These two protein chains interact to form a complex.

Sequence of chain B:
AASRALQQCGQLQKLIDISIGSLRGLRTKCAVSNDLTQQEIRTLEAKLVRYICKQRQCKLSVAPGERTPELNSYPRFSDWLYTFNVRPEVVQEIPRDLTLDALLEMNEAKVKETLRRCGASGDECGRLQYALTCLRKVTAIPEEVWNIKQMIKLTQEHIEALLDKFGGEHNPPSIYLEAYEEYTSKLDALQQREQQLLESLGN

Sequence of chain A:
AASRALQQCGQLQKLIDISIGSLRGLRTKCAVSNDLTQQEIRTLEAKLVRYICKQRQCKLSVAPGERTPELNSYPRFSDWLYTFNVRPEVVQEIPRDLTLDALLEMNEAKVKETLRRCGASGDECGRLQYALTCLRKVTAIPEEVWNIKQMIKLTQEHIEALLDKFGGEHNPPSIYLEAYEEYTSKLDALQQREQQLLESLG

Contacts between the two chains:
Residue N171 in chain B contacts residue C39 in chain A (closest heavy-atom distance 3.4 Å).
Residue L178 in chain B interacts with residue G34 in chain A (closest heavy-atom distance 3.5 Å).
Residue Y207 in chain B is in contact with residue L53 in chain A (closest heavy-atom distance 3.2 Å).
Residue N171 in chain B interacts with residue T46 in chain A (closest heavy-atom distance 3.1 Å).
Residue Q174 in chain B interacts with residue K38 in chain A (closest heavy-atom distance 3.4 Å).
Residue Q48 in chain B interacts with residue R59 in chain A (closest heavy-atom distance 3.0 Å).
Residue Q220 in chain B is in contact with residue L201 in chain A (closest heavy-atom distance 3.5 Å).
Residue R51 in chain B interacts with residue A55 in chain A (closest heavy-atom distance 3.6 Å).
Residue G34 in chain B contacts residue L178 in chain A (closest heavy-atom distance 3.5 Å).
Residue L186 in chain B contacts residue L24 in chain A (closest heavy-atom distance 3.4 Å).
Residue R59 in chain B is in contact with residue D44 in chain A (closest heavy-atom distance 2.7 Å).
Residue R59 in chain B contacts residue Q48 in chain A (closest heavy-atom distance 3.1 Å).
Residue L24 in chain B interacts with residue L186 in chain A (closest heavy-atom distance 3.4 Å).
Residue N171 in chain B contacts residue A40 in chain A (closest heavy-atom distance 3.0 Å).
Residue R59 in chain B interacts with residue E202 in chain A (closest heavy-atom distance 3.1 Å).
Residue R136 in chain B contacts residue Y139 in chain A (closest heavy-atom distance 3.4 Å).
Residue H182 in chain B interacts with residue S31 in chain A (closest heavy-atom distance 2.6 Å).
Residue A185 in chain B is in contact with residue I27 in chain A (closest heavy-atom distance 3.5 Å).
Residue E168 in chain B interacts with residue N43 in chain A (closest heavy-atom distance 3.3 Å).
Residue A40 in chain B is in contact with residue N171 in chain A (closest heavy-atom distance 2.8 Å).
Residue N171 in chain B is in contact with residue N43 in chain A (closest heavy-atom distance 3.5 Å).
Residue R217 in chain B contacts residue S198 in chain A (closest heavy-atom distance 3.2 Å).
Residue L178 in chain B is in contact with residue L35 in chain A (closest heavy-atom distance 3.4 Å).
Residue C39 in chain B interacts with residue N171 in chain A (closest heavy-atom distance 3.3 Å).
Residue Q20 in chain B is in contact with residue P197 in chain A (closest heavy-atom distance 3.4 Å).
Residue L24 in chain B is in contact with residue F190 in chain A (closest heavy-atom distance 3.5 Å).
Residue W170 in chain B interacts with residue K38 in chain A (closest heavy-atom distance 3.1 Å).
Residue E205 in chain B contacts residue S209 in chain A (closest heavy-atom distance 3.2 Å).
Residue Q66 in chain B contacts residue D44 in chain A (closest heavy-atom distance 2.9 Å).
Residue K38 in chain B interacts with residue W170 in chain A (closest heavy-atom distance 3.1 Å).
Residue S198 in chain B is in contact with residue Q220 in chain A (closest heavy-atom distance 3.5 Å).
Residue E206 in chain B is in contact with residue K56 in chain A (closest heavy-atom distance 2.6 Å).
Residue K56 in chain B is in contact with residue E206 in chain A (closest heavy-atom distance 2.6 Å).
Residue L53 in chain B contacts residue Y207 in chain A (closest heavy-atom distance 3.3 Å).
Residue Y60 in chain B interacts with residue I199 in chain A (closest heavy-atom distance 3.5 Å).
Residue I199 in chain B is in contact with residue R59 in chain A (closest heavy-atom distance 3.5 Å).
Residue S198 in chain B interacts with residue R217 in chain A (closest heavy-atom distance 3.2 Å).
Residue L24 in chain B contacts residue I199 in chain A (closest heavy-atom distance 3.6 Å).
Residue L35 in chain B is in contact with residue L178 in chain A (closest heavy-atom distance 3.5 Å).
Residue E202 in chain B is in contact with residue R59 in chain A (closest heavy-atom distance 3.1 Å).
Residue S209 in chain B contacts residue E205 in chain A (closest heavy-atom distance 3.3 Å).
Residue F190 in chain B contacts residue Q20 in chain A (closest heavy-atom distance 3.5 Å).
Residue C39 in chain B is in contact with residue M175 in chain A (closest heavy-atom distance 3.6 Å).
Residue Q20 in chain B is in contact with residue F190 in chain A (closest heavy-atom distance 3.4 Å).
Residue M175 in chain B contacts residue C39 in chain A (closest heavy-atom distance 3.5 Å).
Residue E202 in chain B is in contact with residue R217 in chain A (closest heavy-atom distance 2.5 Å).
Residue S31 in chain B interacts with residue H182 in chain A (closest heavy-atom distance 2.6 Å).
Residue N43 in chain B interacts with residue E168 in chain A (closest heavy-atom distance 3.4 Å).
Residue E49 in chain B contacts residue K210 in chain A (closest heavy-atom distance 3.1 Å).
Residue P197 in chain B interacts with residue Q20 in chain A (closest heavy-atom distance 3.4 Å).
Residue V147 in chain B contacts residue Q47 in chain A (closest heavy-atom distance 3.5 Å).
Residue D44 in chain B interacts with residue R59 in chain A (closest heavy-atom distance 2.8 Å).
Residue R59 in chain B contacts residue I199 in chain A (closest heavy-atom distance 3.5 Å).
Residue K38 in chain B is in contact with residue Q174 in chain A (closest heavy-atom distance 3.5 Å).
Residue R217 in chain B is in contact with residue E202 in chain A (closest heavy-atom distance 2.5 Å).
Residue D44 in chain B contacts residue Q66 in chain A (closest heavy-atom distance 3.2 Å).
Residue I199 in chain B is in contact with residue Y60 in chain A (closest heavy-atom distance 3.5 Å).
Residue K210 in chain B contacts residue E49 in chain A (closest heavy-atom distance 2.8 Å).
Residue T46 in chain B contacts residue N171 in chain A (closest heavy-atom distance 3.0 Å).
Residue S209 in chain B interacts with residue S209 in chain A (closest heavy-atom distance 3.1 Å).